Contacts between the two chains:
Residue Q356 in the second protein interacts with residue T99 in the first protein (closest heavy-atom distance 3.5 Å).
Residue N385 in the second protein contacts residue Y118 in the first protein (closest heavy-atom distance 3.8 Å).
Residue F378 in the second protein is in contact with residue Y125 in the first protein (closest heavy-atom distance 3.5 Å).
Residue Y368 in the second protein interacts with residue T114 in the first protein (closest heavy-atom distance 3.1 Å).
Residue H204 in the second protein interacts with residue Y48 in the first protein (closest heavy-atom distance 4.2 Å).
Residue N385 in the second protein contacts residue M115 in the first protein (closest heavy-atom distance 3.9 Å).
Residue W360 in the second protein contacts residue T99 in the first protein (closest heavy-atom distance 4.0 Å).
Residue Y372 in the second protein interacts with residue Y118 in the first protein (closest heavy-atom distance 4.1 Å).
Residue M9 in the second protein contacts residue Y48 in the first protein (closest heavy-atom distance 3.3 Å).
Residue C364 in the second protein is in contact with residue S107 in the first protein (closest heavy-atom distance 3.4 Å).
Residue Y205 in the second protein contacts residue K51 in the first protein (closest heavy-atom distance 4.3 Å).
Residue R377 in the second protein contacts residue F126 in the first protein (closest heavy-atom distance 3.7 Å).
Residue T24 in the second protein contacts residue H49 in the first protein (closest heavy-atom distance 3.9 Å).
Residue Y19 in the second protein interacts with residue Y48 in the first protein (closest heavy-atom distance 4.6 Å).
Residue G387 in the second protein interacts with residue T114 in the first protein (closest heavy-atom distance 3.6 Å).
Residue W360 in the second protein interacts with residue V104 in the first protein (closest heavy-atom distance 4.3 Å).
Residue P374 in the second protein is in contact with residue Y118 in the first protein (closest heavy-atom distance 4.5 Å).
Residue E217 in the second protein contacts residue S53 in the first protein (closest heavy-atom distance 3.3 Å).
Residue Y379 in the second protein contacts residue Y118 in the first protein (closest heavy-atom distance 3.9 Å).
Residue I382 in the second protein contacts residue Y118 in the first protein (closest heavy-atom distance 3.7 Å).
Residue R377 in the second protein interacts with residue Y125 in the first protein (closest heavy-atom distance 4.2 Å).
Residue K15 in the second protein interacts with residue Y48 in the first protein (closest heavy-atom distance 4.1 Å).
Residue W360 in the second protein is in contact with residue F100 in the first protein (closest heavy-atom distance 3.4 Å).
Residue R381 in the second protein is in contact with residue Y125 in the first protein (closest heavy-atom distance 3.7 Å).
Residue L353 in the second protein contacts residue R98 in the first protein (closest heavy-atom distance 4.6 Å).
Residue E210 in the second protein contacts residue R95 in the first protein (closest heavy-atom distance 4.1 Å).
Residue Y19 in the second protein interacts with residue V45 in the first protein (closest heavy-atom distance 4.5 Å).
Residue W360 in the second protein interacts with residue P103 in the first protein (closest heavy-atom distance 3.6 Å).
Residue Y368 in the second protein interacts with residue M115 in the first protein (closest heavy-atom distance 3.7 Å).
Residue I382 in the second protein is in contact with residue Y125 in the first protein (closest heavy-atom distance 4.3 Å).
Residue I382 in the second protein interacts with residue C122 in the first protein (closest heavy-atom distance 4.0 Å).
Residue Y375 in the second protein is in contact with residue Y118 in the first protein (closest heavy-atom distance 3.5 Å).
Residue T218 in the second protein contacts residue Q60 in the first protein (closest heavy-atom distance 3.9 Å).
Residue Y386 in the second protein contacts residue T114 in the first protein (closest heavy-atom distance 4.5 Å).
Residue F378 in the second protein contacts residue Y118 in the first protein (closest heavy-atom distance 4.7 Å).
Residue E219 in the second protein contacts residue H49 in the first protein (closest heavy-atom distance 2.4 Å).
Residue F378 in the second protein contacts residue C122 in the first protein (closest heavy-atom distance 3.5 Å).
Residue E350 in the second protein is in contact with residue R95 in the first protein (closest heavy-atom distance 4.4 Å).
Residue Y8 in the second protein interacts with residue Y48 in the first protein (closest heavy-atom distance 2.8 Å).
Residue N385 in the second protein interacts with residue T114 in the first protein (closest heavy-atom distance 3.4 Å).
Residue H204 in the second protein interacts with residue H49 in the first protein (closest heavy-atom distance 3.6 Å).
Residue V22 in the second protein interacts with residue V45 in the first protein (closest heavy-atom distance 3.9 Å).
Residue C364 in the second protein is in contact with residue V104 in the first protein (closest heavy-atom distance 3.7 Å).
Residue K15 in the second protein is in contact with residue V45 in the first protein (closest heavy-atom distance 3.7 Å).
Residue Q356 in the second protein contacts residue P103 in the first protein (closest heavy-atom distance 4.8 Å).
Residue F378 in the second protein is in contact with residue F126 in the first protein (closest heavy-atom distance 3.9 Å).
Residue Y372 in the second protein is in contact with residue M115 in the first protein (closest heavy-atom distance 3.5 Å).
Residue E217 in the second protein is in contact with residue E55 in the first protein (closest heavy-atom distance 3.7 Å).
Residue G384 in the second protein interacts with residue N121 in the first protein (closest heavy-atom distance 4.5 Å).
Residue Y205 in the second protein contacts residue D50 in the first protein (closest heavy-atom distance 4.2 Å).
Residue G384 in the second protein contacts residue Y118 in the first protein (closest heavy-atom distance 4.0 Å).
Residue Y368 in the second protein contacts residue G111 in the first protein (closest heavy-atom distance 3.7 Å).
Residue I357 in the second protein contacts residue P103 in the first protein (closest heavy-atom distance 3.9 Å).
Residue Q18 in the second protein contacts residue V45 in the first protein (closest heavy-atom distance 4.2 Å).
Residue S10 in the second protein interacts with residue Y48 in the first protein (closest heavy-atom distance 4.7 Å).
Residue W207 in the second protein interacts with residue K51 in the first protein (closest heavy-atom distance 4.6 Å).
Residue L361 in the second protein interacts with residue P103 in the first protein (closest heavy-atom distance 4.1 Å).
Residue V22 in the second protein contacts residue R46 in the first protein (closest heavy-atom distance 3.5 Å).
Residue I382 in the second protein is in contact with residue N121 in the first protein (closest heavy-atom distance 3.6 Å).
Residue L361 in the second protein contacts residue S107 in the first protein (closest heavy-atom distance 3.3 Å).

Sequence of the second protein:
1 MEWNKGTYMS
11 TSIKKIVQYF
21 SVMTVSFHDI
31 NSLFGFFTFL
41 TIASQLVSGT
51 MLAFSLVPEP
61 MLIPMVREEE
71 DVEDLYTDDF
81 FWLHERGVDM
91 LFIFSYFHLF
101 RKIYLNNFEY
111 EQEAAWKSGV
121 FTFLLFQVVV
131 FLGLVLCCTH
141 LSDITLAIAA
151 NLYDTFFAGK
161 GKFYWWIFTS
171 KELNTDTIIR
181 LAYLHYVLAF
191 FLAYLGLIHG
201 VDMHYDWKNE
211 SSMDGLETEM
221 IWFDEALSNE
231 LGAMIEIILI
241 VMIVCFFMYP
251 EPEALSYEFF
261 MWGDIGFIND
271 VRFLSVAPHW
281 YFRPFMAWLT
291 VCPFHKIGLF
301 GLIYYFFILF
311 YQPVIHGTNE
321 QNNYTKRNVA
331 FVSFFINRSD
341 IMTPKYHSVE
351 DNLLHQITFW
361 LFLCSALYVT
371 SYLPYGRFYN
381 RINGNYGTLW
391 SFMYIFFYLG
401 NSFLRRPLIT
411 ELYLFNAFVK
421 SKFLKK

This data describes a binding interaction between two proteins.

Sequence of the first protein:
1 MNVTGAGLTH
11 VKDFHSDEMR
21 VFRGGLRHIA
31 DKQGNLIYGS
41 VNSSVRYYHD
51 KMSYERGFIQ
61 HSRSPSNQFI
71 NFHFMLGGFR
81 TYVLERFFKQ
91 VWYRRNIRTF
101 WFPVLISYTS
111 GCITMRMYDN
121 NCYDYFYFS